This data describes a binding interaction between two proteins.

Interface contacts:
Residue V155 in protein 1 contacts residue L81 in protein 2 (closest heavy-atom distance 3.4 Å).
Residue R106 in protein 1 is in contact with residue W97 in protein 2 (closest heavy-atom distance 4.5 Å).
Residue L105 in protein 1 interacts with residue A133 in protein 2 (closest heavy-atom distance 4.3 Å).
Residue E150 in protein 1 interacts with residue T117 in protein 2 (closest heavy-atom distance 4.1 Å).
Residue L63 in protein 1 is in contact with residue S132 in protein 2 (closest heavy-atom distance 3.0 Å).
Residue Y151 in protein 1 is in contact with residue Y84 in protein 2 (closest heavy-atom distance 3.9 Å).
Residue E113 in protein 1 contacts residue C89 in protein 2 (closest heavy-atom distance 4.2 Å).
Residue L63 in protein 1 contacts residue A133 in protein 2 (closest heavy-atom distance 4.6 Å).
Residue K154 in protein 1 is in contact with residue C112 in protein 2 (closest heavy-atom distance 4.2 Å).
Residue F140 in protein 1 is in contact with residue Y122 in protein 2 (closest heavy-atom distance 4.2 Å).
Residue Q110 in protein 1 interacts with residue K93 in protein 2 (closest heavy-atom distance 4.6 Å).
Residue L105 in protein 1 contacts residue Y129 in protein 2 (closest heavy-atom distance 3.7 Å).
Residue E113 in protein 1 interacts with residue Y122 in protein 2 (closest heavy-atom distance 2.9 Å).
Residue N147 in protein 1 interacts with residue N121 in protein 2 (closest heavy-atom distance 3.0 Å).
Residue M160 in protein 1 contacts residue F45 in protein 2 (closest heavy-atom distance 4.3 Å).
Residue V155 in protein 1 contacts residue I41 in protein 2 (closest heavy-atom distance 3.2 Å).
Residue Y151 in protein 1 is in contact with residue C112 in protein 2 (closest heavy-atom distance 3.9 Å).
Residue L63 in protein 1 contacts residue Y135 in protein 2 (closest heavy-atom distance 4.7 Å).
Residue K154 in protein 1 interacts with residue R35 in protein 2 (closest heavy-atom distance 3.3 Å).
Residue F140 in protein 1 interacts with residue S125 in protein 2 (closest heavy-atom distance 3.5 Å).
Residue Q158 in protein 1 is in contact with residue K42 in protein 2 (closest heavy-atom distance 2.5 Å).
Residue A102 in protein 1 interacts with residue Y129 in protein 2 (closest heavy-atom distance 4.0 Å).
Residue F152 in protein 1 is in contact with residue K78 in protein 2 (closest heavy-atom distance 4.3 Å).
Residue Y151 in protein 1 interacts with residue F118 in protein 2 (closest heavy-atom distance 4.1 Å).
Residue V67 in protein 1 interacts with residue Y135 in protein 2 (closest heavy-atom distance 3.4 Å).
Residue V155 in protein 1 contacts residue L38 in protein 2 (closest heavy-atom distance 3.9 Å).
Residue V148 in protein 1 contacts residue K78 in protein 2 (closest heavy-atom distance 4.1 Å).
Residue E113 in protein 1 contacts residue R90 in protein 2 (closest heavy-atom distance 2.2 Å).
Residue Y151 in protein 1 interacts with residue L85 in protein 2 (closest heavy-atom distance 4.0 Å).
Residue S91 in protein 1 interacts with residue P150 in protein 2 (closest heavy-atom distance 4.6 Å).
Residue V155 in protein 1 interacts with residue N77 in protein 2 (closest heavy-atom distance 4.4 Å).
Residue L109 in protein 1 interacts with residue Y129 in protein 2 (closest heavy-atom distance 4.2 Å).
Residue V148 in protein 1 contacts residue L85 in protein 2 (closest heavy-atom distance 4.2 Å).
Residue E143 in protein 1 contacts residue N121 in protein 2 (closest heavy-atom distance 2.6 Å).
Residue Y159 in protein 1 interacts with residue K42 in protein 2 (closest heavy-atom distance 3.3 Å).
Residue R98 in protein 1 is in contact with residue D142 in protein 2 (closest heavy-atom distance 4.6 Å).
Residue K154 in protein 1 contacts residue L38 in protein 2 (closest heavy-atom distance 4.6 Å).
Residue E64 in protein 1 interacts with residue N136 in protein 2 (closest heavy-atom distance 2.6 Å).
Residue F152 in protein 1 contacts residue L81 in protein 2 (closest heavy-atom distance 4.4 Å).
Residue Y159 in protein 1 is in contact with residue F45 in protein 2 (closest heavy-atom distance 3.7 Å).
Residue R98 in protein 1 interacts with residue I141 in protein 2 (closest heavy-atom distance 3.6 Å).
Residue A156 in protein 1 contacts residue I41 in protein 2 (closest heavy-atom distance 4.3 Å).
Residue Y151 in protein 1 is in contact with residue P114 in protein 2 (closest heavy-atom distance 3.6 Å).
Residue R106 in protein 1 interacts with residue T144 in protein 2 (closest heavy-atom distance 4.5 Å).
Residue Y151 in protein 1 contacts residue E115 in protein 2 (closest heavy-atom distance 3.4 Å).
Residue Y151 in protein 1 contacts residue T117 in protein 2 (closest heavy-atom distance 4.6 Å).
Residue L109 in protein 1 interacts with residue W97 in protein 2 (closest heavy-atom distance 4.5 Å).
Residue E143 in protein 1 contacts residue K124 in protein 2 (closest heavy-atom distance 3.8 Å).
Residue E143 in protein 1 interacts with residue S125 in protein 2 (closest heavy-atom distance 4.4 Å).
Residue L109 in protein 1 is in contact with residue Y122 in protein 2 (closest heavy-atom distance 4.5 Å).
Residue F144 in protein 1 is in contact with residue F118 in protein 2 (closest heavy-atom distance 4.5 Å).
Residue E136 in protein 1 interacts with residue S132 in protein 2 (closest heavy-atom distance 2.7 Å).
Residue K154 in protein 1 is in contact with residue P114 in protein 2 (closest heavy-atom distance 3.4 Å).
Residue L63 in protein 1 contacts residue N136 in protein 2 (closest heavy-atom distance 3.2 Å).
Residue K154 in protein 1 interacts with residue V34 in protein 2 (closest heavy-atom distance 4.0 Å).
Residue V67 in protein 1 is in contact with residue G134 in protein 2 (closest heavy-atom distance 3.1 Å).
Residue N147 in protein 1 interacts with residue F118 in protein 2 (closest heavy-atom distance 3.5 Å).
Residue F144 in protein 1 interacts with residue N121 in protein 2 (closest heavy-atom distance 4.1 Å).
Residue E113 in protein 1 is in contact with residue K93 in protein 2 (closest heavy-atom distance 2.6 Å).
Residue N147 in protein 1 contacts residue T117 in protein 2 (closest heavy-atom distance 3.2 Å).

Sequence of protein 2:
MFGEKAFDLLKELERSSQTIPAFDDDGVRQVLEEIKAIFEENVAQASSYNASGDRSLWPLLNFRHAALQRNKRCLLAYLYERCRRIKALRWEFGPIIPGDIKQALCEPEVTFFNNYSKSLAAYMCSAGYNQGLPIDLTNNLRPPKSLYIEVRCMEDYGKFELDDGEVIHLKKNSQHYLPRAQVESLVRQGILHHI

Sequence of protein 1:
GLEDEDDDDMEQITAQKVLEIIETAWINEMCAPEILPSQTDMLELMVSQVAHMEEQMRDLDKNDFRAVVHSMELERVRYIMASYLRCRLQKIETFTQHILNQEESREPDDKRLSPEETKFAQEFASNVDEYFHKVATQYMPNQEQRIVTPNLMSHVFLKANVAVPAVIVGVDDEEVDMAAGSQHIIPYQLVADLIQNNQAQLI